This data describes a binding interaction between two proteins.

Sequence of the second protein:
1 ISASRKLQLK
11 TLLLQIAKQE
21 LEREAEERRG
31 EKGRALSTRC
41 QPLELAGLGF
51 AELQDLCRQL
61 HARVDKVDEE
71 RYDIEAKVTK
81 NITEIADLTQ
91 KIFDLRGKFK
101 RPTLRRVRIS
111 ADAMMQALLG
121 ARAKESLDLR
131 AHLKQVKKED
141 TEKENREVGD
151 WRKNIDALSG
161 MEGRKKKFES

Sequence of the first protein:
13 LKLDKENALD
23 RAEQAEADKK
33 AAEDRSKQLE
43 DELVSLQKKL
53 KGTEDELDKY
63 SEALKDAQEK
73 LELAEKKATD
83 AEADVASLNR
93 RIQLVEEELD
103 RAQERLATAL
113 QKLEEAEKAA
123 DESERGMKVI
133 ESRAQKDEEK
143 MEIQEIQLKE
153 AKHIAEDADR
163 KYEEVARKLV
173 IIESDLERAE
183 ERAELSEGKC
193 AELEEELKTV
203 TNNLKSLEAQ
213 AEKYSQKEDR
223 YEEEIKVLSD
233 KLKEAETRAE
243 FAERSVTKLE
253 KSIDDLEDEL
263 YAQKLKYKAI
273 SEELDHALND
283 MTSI

Residue-level contacts at the interface:
Residue D82 in the first protein is in contact with residue E162 in the second protein (closest heavy-atom distance 4.6 Å).
Residue A83 in the first protein contacts residue M161 in the second protein (closest heavy-atom distance 2.6 Å).
Residue D82 in the first protein is in contact with residue G160 in the second protein (closest heavy-atom distance 3.9 Å).
Residue D86 in the first protein is in contact with residue A157 in the second protein (closest heavy-atom distance 3.6 Å).
Residue D82 in the first protein contacts residue G163 in the second protein (closest heavy-atom distance 4.0 Å).
Residue K78 in the first protein interacts with residue R164 in the second protein (closest heavy-atom distance 3.2 Å).
Residue D86 in the first protein contacts residue L158 in the second protein (closest heavy-atom distance 3.9 Å).
Residue K78 in the first protein is in contact with residue M161 in the second protein (closest heavy-atom distance 4.6 Å).
Residue L75 in the first protein interacts with residue E162 in the second protein (closest heavy-atom distance 4.1 Å).
Residue R93 in the first protein interacts with residue I155 in the second protein (closest heavy-atom distance 4.5 Å).
Residue K79 in the first protein interacts with residue E162 in the second protein (closest heavy-atom distance 2.7 Å).
Residue D82 in the first protein contacts residue M161 in the second protein (closest heavy-atom distance 2.7 Å).
Residue L75 in the first protein is in contact with residue G163 in the second protein (closest heavy-atom distance 4.7 Å).
Residue K79 in the first protein interacts with residue M161 in the second protein (closest heavy-atom distance 2.8 Å).
Residue D86 in the first protein is in contact with residue M161 in the second protein (closest heavy-atom distance 4.9 Å).